Sequence of chain A:
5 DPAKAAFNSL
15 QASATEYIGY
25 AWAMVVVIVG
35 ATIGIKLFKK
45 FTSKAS

Sequence of chain B:
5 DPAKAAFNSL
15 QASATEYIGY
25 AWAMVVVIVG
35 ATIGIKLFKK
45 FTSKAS

This data describes a binding interaction between two proteins.

Contacts between the two chains:
Residue A35 in chain B is in contact with residue W26 in chain A (closest heavy-atom distance 4.4 Å).
Residue S50 in chain B contacts residue L41 in chain A (closest heavy-atom distance 4.3 Å).
Residue S50 in chain B interacts with residue I37 in chain A (closest heavy-atom distance 3.3 Å).
Residue M28 in chain B contacts residue Q15 in chain A (closest heavy-atom distance 4.1 Å).
Residue M28 in chain B is in contact with residue L14 in chain A (closest heavy-atom distance 3.6 Å).
Residue S47 in chain B is in contact with residue K40 in chain A (closest heavy-atom distance 3.5 Å).
Residue M28 in chain B interacts with residue F11 in chain A (closest heavy-atom distance 4.0 Å).
Residue V31 in chain B contacts residue I22 in chain A (closest heavy-atom distance 3.8 Å).
Residue Y21 in chain B interacts with residue F11 in chain A (closest heavy-atom distance 3.4 Å).
Residue T46 in chain B contacts residue K40 in chain A (closest heavy-atom distance 4.8 Å).
Residue T46 in chain B is in contact with residue V33 in chain A (closest heavy-atom distance 3.5 Å).
Residue Y21 in chain B contacts residue A7 in chain A (closest heavy-atom distance 3.3 Å).
Residue Y24 in chain B contacts residue A7 in chain A (closest heavy-atom distance 4.8 Å).
Residue I39 in chain B interacts with residue A25 in chain A (closest heavy-atom distance 4.5 Å).
Residue F42 in chain B interacts with residue V30 in chain A (closest heavy-atom distance 4.6 Å).
Residue F42 in chain B contacts residue V33 in chain A (closest heavy-atom distance 3.8 Å).
Residue K43 in chain B is in contact with residue V33 in chain A (closest heavy-atom distance 4.0 Å).
Residue Y24 in chain B is in contact with residue F11 in chain A (closest heavy-atom distance 3.7 Å).
Residue E20 in chain B is in contact with residue A7 in chain A (closest heavy-atom distance 5.0 Å).
Residue A35 in chain B contacts residue I22 in chain A (closest heavy-atom distance 3.7 Å).
Residue S47 in chain B contacts residue I37 in chain A (closest heavy-atom distance 4.4 Å).
Residue A25 in chain B contacts residue F11 in chain A (closest heavy-atom distance 4.3 Å).
Residue G38 in chain B is in contact with residue W26 in chain A (closest heavy-atom distance 3.9 Å).
Residue K43 in chain B contacts residue V29 in chain A (closest heavy-atom distance 4.0 Å).
Residue I39 in chain B contacts residue W26 in chain A (closest heavy-atom distance 3.8 Å).
Residue V31 in chain B interacts with residue T19 in chain A (closest heavy-atom distance 4.8 Å).
Residue V31 in chain B is in contact with residue Q15 in chain A (closest heavy-atom distance 3.5 Å).
Residue F42 in chain B interacts with residue V29 in chain A (closest heavy-atom distance 4.5 Å).
Residue T46 in chain B contacts residue I37 in chain A (closest heavy-atom distance 3.3 Å).
Residue Y24 in chain B contacts residue Q15 in chain A (closest heavy-atom distance 4.6 Å).
Residue A27 in chain B is in contact with residue Q15 in chain A (closest heavy-atom distance 4.1 Å).
Residue F42 in chain B contacts residue W26 in chain A (closest heavy-atom distance 4.0 Å).
Residue Y24 in chain B is in contact with residue K8 in chain A (closest heavy-atom distance 3.1 Å).
Residue E20 in chain B is in contact with residue D5 in chain A (closest heavy-atom distance 4.6 Å).
Residue E20 in chain B is in contact with residue K8 in chain A (closest heavy-atom distance 4.0 Å).
Residue I32 in chain B is in contact with residue A18 in chain A (closest heavy-atom distance 3.9 Å).
Residue I39 in chain B is in contact with residue V29 in chain A (closest heavy-atom distance 4.2 Å).
Residue S50 in chain B interacts with residue K44 in chain A (closest heavy-atom distance 2.4 Å).
Residue S50 in chain B interacts with residue K40 in chain A (closest heavy-atom distance 2.7 Å).
Residue I32 in chain B interacts with residue I22 in chain A (closest heavy-atom distance 4.0 Å).